Interface contacts:
Residue V8 in protein 2 interacts with residue Q7 in protein 1 (closest heavy-atom distance 4.5 Å).
Residue W14 in protein 2 interacts with residue G2 in protein 1 (closest heavy-atom distance 3.9 Å).
Residue E5 in protein 2 interacts with residue S11 in protein 1 (closest heavy-atom distance 2.9 Å).
Residue W14 in protein 2 is in contact with residue P4 in protein 1 (closest heavy-atom distance 3.7 Å).
Residue V8 in protein 2 is in contact with residue V9 in protein 1 (closest heavy-atom distance 3.8 Å).
Residue S11 in protein 2 is in contact with residue Q7 in protein 1 (closest heavy-atom distance 3.9 Å).
Residue V8 in protein 2 contacts residue I6 in protein 1 (closest heavy-atom distance 4.0 Å).
Residue P9 in protein 2 interacts with residue I6 in protein 1 (closest heavy-atom distance 3.6 Å).
Residue S100 in protein 2 interacts with residue A5 in protein 1 (closest heavy-atom distance 4.8 Å).
Residue G10 in protein 2 interacts with residue I6 in protein 1 (closest heavy-atom distance 4.2 Å).
Residue P13 in protein 2 interacts with residue A5 in protein 1 (closest heavy-atom distance 4.9 Å).
Residue P13 in protein 2 is in contact with residue P4 in protein 1 (closest heavy-atom distance 3.7 Å).
Residue W14 in protein 2 interacts with residue V3 in protein 1 (closest heavy-atom distance 4.4 Å).
Residue Q101 in protein 2 interacts with residue A5 in protein 1 (closest heavy-atom distance 3.5 Å).
Residue S104 in protein 2 contacts residue V3 in protein 1 (closest heavy-atom distance 4.9 Å).
Residue S11 in protein 2 contacts residue I6 in protein 1 (closest heavy-atom distance 3.2 Å).
Residue S11 in protein 2 contacts residue P4 in protein 1 (closest heavy-atom distance 3.5 Å).
Residue E5 in protein 2 contacts residue L10 in protein 1 (closest heavy-atom distance 4.5 Å).
Residue A105 in protein 2 interacts with residue G2 in protein 1 (closest heavy-atom distance 2.8 Å).
Residue Q101 in protein 2 contacts residue I6 in protein 1 (closest heavy-atom distance 3.8 Å).
Residue W12 in protein 2 is in contact with residue P8 in protein 1 (closest heavy-atom distance 3.4 Å).
Residue W12 in protein 2 interacts with residue L10 in protein 1 (closest heavy-atom distance 3.8 Å).
Residue A105 in protein 2 is in contact with residue C1 in protein 1 (closest heavy-atom distance 3.4 Å).
Residue V122 in protein 2 is in contact with residue L10 in protein 1 (closest heavy-atom distance 3.9 Å).
Residue C107 in protein 2 contacts residue G2 in protein 1 (closest heavy-atom distance 3.5 Å).
Residue E5 in protein 2 interacts with residue V9 in protein 1 (closest heavy-atom distance 5.0 Å).
Residue C107 in protein 2 is in contact with residue C1 in protein 1 (closest heavy-atom distance 2.1 Å).
Residue S104 in protein 2 contacts residue P4 in protein 1 (closest heavy-atom distance 4.9 Å).
Residue V106 in protein 2 is in contact with residue G2 in protein 1 (closest heavy-atom distance 4.1 Å).
Residue S11 in protein 2 interacts with residue P8 in protein 1 (closest heavy-atom distance 3.5 Å).
Residue S11 in protein 2 interacts with residue V9 in protein 1 (closest heavy-atom distance 4.9 Å).
Residue T102 in protein 2 contacts residue I6 in protein 1 (closest heavy-atom distance 4.1 Å).
Residue V8 in protein 2 contacts residue P8 in protein 1 (closest heavy-atom distance 4.7 Å).
Residue V106 in protein 2 interacts with residue C1 in protein 1 (closest heavy-atom distance 3.7 Å).
Residue A105 in protein 2 is in contact with residue V3 in protein 1 (closest heavy-atom distance 4.8 Å).

The following describes two proteins that form a bound complex.

Sequence of protein 1:
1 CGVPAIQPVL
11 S

Sequence of protein 2:
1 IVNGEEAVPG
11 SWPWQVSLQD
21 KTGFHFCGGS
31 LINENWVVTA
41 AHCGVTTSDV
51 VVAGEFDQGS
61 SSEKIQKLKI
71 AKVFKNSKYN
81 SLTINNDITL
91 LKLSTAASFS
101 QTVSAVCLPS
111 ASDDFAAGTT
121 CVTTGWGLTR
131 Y